Contacts between the two chains:
Residue V9 in chain A is in contact with residue A1 in chain B (closest heavy-atom distance 4.9 Å).
Residue Q3 in chain A interacts with residue H15 in chain B (closest heavy-atom distance 4.5 Å).
Residue V9 in chain A interacts with residue L12 in chain B (closest heavy-atom distance 3.8 Å).

Sequence of chain B:
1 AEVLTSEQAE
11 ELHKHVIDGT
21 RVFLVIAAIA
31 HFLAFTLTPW

This data describes a binding interaction between two proteins.

Sequence of chain A:
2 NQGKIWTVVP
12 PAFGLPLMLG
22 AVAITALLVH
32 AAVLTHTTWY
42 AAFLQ